This data describes a binding interaction between two proteins.

Sequence of the first protein:
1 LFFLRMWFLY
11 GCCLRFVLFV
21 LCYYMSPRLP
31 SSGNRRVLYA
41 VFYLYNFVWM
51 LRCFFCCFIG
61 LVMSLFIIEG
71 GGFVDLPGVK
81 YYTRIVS

Sequence of the second protein:
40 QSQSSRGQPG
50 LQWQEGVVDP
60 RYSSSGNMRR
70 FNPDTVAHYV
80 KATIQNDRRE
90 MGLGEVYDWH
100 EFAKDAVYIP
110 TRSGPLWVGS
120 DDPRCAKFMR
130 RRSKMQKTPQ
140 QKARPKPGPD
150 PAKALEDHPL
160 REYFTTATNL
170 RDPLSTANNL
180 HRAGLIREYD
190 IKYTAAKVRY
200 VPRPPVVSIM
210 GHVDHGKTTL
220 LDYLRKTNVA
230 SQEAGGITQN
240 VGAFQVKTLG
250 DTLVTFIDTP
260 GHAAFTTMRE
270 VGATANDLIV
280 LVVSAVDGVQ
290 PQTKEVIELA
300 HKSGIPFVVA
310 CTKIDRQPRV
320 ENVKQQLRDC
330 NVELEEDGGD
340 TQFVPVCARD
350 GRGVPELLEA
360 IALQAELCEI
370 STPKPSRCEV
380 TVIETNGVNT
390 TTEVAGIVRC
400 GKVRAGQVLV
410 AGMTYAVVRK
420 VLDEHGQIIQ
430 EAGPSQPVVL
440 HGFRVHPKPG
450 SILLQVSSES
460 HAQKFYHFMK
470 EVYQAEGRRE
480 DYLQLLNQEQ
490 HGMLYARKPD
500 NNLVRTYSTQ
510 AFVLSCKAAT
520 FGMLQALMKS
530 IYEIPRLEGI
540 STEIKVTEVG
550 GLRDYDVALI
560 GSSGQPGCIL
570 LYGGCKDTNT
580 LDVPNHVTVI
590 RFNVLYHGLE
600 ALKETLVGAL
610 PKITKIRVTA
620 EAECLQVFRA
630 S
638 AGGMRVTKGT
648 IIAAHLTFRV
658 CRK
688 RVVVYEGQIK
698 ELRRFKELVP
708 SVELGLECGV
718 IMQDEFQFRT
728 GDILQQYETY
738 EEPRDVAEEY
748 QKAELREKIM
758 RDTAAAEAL

Contacts between the two chains:
Residue S562 in the second protein is in contact with residue V20 in the first protein (closest heavy-atom distance 3.5 Å).
Residue G46 in the second protein interacts with residue M25 in the first protein (closest heavy-atom distance 3.3 Å).
Residue K544 in the second protein interacts with residue F19 in the first protein (closest heavy-atom distance 4.0 Å).
Residue R477 in the second protein is in contact with residue G60 in the first protein (closest heavy-atom distance 3.8 Å).
Residue S44 in the second protein is in contact with residue S26 in the first protein (closest heavy-atom distance 2.9 Å).
Residue Q47 in the second protein contacts residue M25 in the first protein (closest heavy-atom distance 3.6 Å).
Residue Q51 in the second protein interacts with residue Y23 in the first protein (closest heavy-atom distance 3.7 Å).
Residue P48 in the second protein interacts with residue V37 in the first protein (closest heavy-atom distance 3.7 Å).
Residue P48 in the second protein contacts residue Y39 in the first protein (closest heavy-atom distance 4.5 Å).
Residue S43 in the second protein is in contact with residue S26 in the first protein (closest heavy-atom distance 3.4 Å).
Residue L558 in the second protein contacts residue L18 in the first protein (closest heavy-atom distance 3.6 Å).
Residue S43 in the second protein interacts with residue M25 in the first protein (closest heavy-atom distance 3.2 Å).
Residue L558 in the second protein interacts with residue S64 in the first protein (closest heavy-atom distance 3.9 Å).
Residue N500 in the second protein contacts residue R35 in the first protein (closest heavy-atom distance 4.2 Å).
Residue N501 in the second protein is in contact with residue N34 in the first protein (closest heavy-atom distance 3.5 Å).
Residue L558 in the second protein contacts residue F19 in the first protein (closest heavy-atom distance 3.3 Å).
Residue S44 in the second protein contacts residue M25 in the first protein (closest heavy-atom distance 3.8 Å).
Residue V503 in the second protein interacts with residue Y24 in the first protein (closest heavy-atom distance 3.6 Å).
Residue T579 in the second protein interacts with residue N46 in the first protein (closest heavy-atom distance 3.8 Å).
Residue Q47 in the second protein is in contact with residue R52 in the first protein (closest heavy-atom distance 3.3 Å).
Residue P48 in the second protein interacts with residue R52 in the first protein (closest heavy-atom distance 4.3 Å).
Residue S561 in the second protein contacts residue M50 in the first protein (closest heavy-atom distance 4.3 Å).
Residue P48 in the second protein contacts residue Y23 in the first protein (closest heavy-atom distance 3.7 Å).
Residue S561 in the second protein interacts with residue V41 in the first protein (closest heavy-atom distance 3.2 Å).
Residue A557 in the second protein is in contact with residue V20 in the first protein (closest heavy-atom distance 4.4 Å).
Residue L502 in the second protein interacts with residue Y24 in the first protein (closest heavy-atom distance 3.5 Å).
Residue N500 in the second protein contacts residue N34 in the first protein (closest heavy-atom distance 3.4 Å).
Residue S43 in the second protein interacts with residue Y24 in the first protein (closest heavy-atom distance 2.6 Å).
Residue V503 in the second protein contacts residue Y23 in the first protein (closest heavy-atom distance 4.0 Å).
Residue R45 in the second protein contacts residue S26 in the first protein (closest heavy-atom distance 3.5 Å).
Residue S43 in the second protein interacts with residue N34 in the first protein (closest heavy-atom distance 3.3 Å).
Residue S41 in the second protein contacts residue G33 in the first protein (closest heavy-atom distance 3.9 Å).
Residue Q47 in the second protein is in contact with residue G78 in the first protein (closest heavy-atom distance 3.3 Å).
Residue L580 in the second protein contacts residue V48 in the first protein (closest heavy-atom distance 4.5 Å).
Residue Q42 in the second protein interacts with residue N34 in the first protein (closest heavy-atom distance 4.2 Å).
Residue Q47 in the second protein interacts with residue P77 in the first protein (closest heavy-atom distance 4.3 Å).
Residue S41 in the second protein contacts residue N34 in the first protein (closest heavy-atom distance 3.3 Å).
Residue Y554 in the second protein interacts with residue Y43 in the first protein (closest heavy-atom distance 3.8 Å).
Residue R477 in the second protein is in contact with residue L61 in the first protein (closest heavy-atom distance 4.6 Å).
Residue Q51 in the second protein interacts with residue L21 in the first protein (closest heavy-atom distance 3.6 Å).
Residue D553 in the second protein contacts residue Y43 in the first protein (closest heavy-atom distance 3.1 Å).
Residue S41 in the second protein interacts with residue S26 in the first protein (closest heavy-atom distance 3.9 Å).
Residue R45 in the second protein contacts residue L29 in the first protein (closest heavy-atom distance 3.6 Å).
Residue A557 in the second protein interacts with residue V41 in the first protein (closest heavy-atom distance 4.6 Å).
Residue L50 in the second protein is in contact with residue L21 in the first protein (closest heavy-atom distance 4.1 Å).
Residue N500 in the second protein contacts residue R36 in the first protein (closest heavy-atom distance 2.9 Å).
Residue N500 in the second protein contacts residue Y24 in the first protein (closest heavy-atom distance 3.1 Å).
Residue Y61 in the second protein contacts residue Y23 in the first protein (closest heavy-atom distance 4.3 Å).
Residue P48 in the second protein contacts residue M25 in the first protein (closest heavy-atom distance 4.2 Å).
Residue R68 in the second protein is in contact with residue Y23 in the first protein (closest heavy-atom distance 2.6 Å).
Residue Y554 in the second protein interacts with residue L18 in the first protein (closest heavy-atom distance 4.3 Å).
Residue G49 in the second protein is in contact with residue L21 in the first protein (closest heavy-atom distance 3.8 Å).
Residue S41 in the second protein interacts with residue S32 in the first protein (closest heavy-atom distance 4.2 Å).
Residue L558 in the second protein contacts residue V20 in the first protein (closest heavy-atom distance 4.1 Å).
Residue R45 in the second protein interacts with residue M25 in the first protein (closest heavy-atom distance 3.3 Å).
Residue L580 in the second protein contacts residue Y43 in the first protein (closest heavy-atom distance 4.2 Å).
Residue R45 in the second protein is in contact with residue P77 in the first protein (closest heavy-atom distance 3.7 Å).
Residue S561 in the second protein interacts with residue V20 in the first protein (closest heavy-atom distance 3.1 Å).
Residue Q47 in the second protein interacts with residue V79 in the first protein (closest heavy-atom distance 3.9 Å).
Residue L50 in the second protein interacts with residue Y39 in the first protein (closest heavy-atom distance 3.6 Å).